Sequence of protein 2:
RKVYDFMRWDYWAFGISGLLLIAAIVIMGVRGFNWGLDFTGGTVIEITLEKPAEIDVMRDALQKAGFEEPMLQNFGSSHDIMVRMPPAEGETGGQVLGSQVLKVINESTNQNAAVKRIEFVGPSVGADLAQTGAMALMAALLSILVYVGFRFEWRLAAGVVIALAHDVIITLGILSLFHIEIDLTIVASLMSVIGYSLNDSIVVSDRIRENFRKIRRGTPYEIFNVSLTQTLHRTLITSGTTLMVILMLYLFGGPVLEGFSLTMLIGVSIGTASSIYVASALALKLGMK

Contacts between the two chains:
Residue G453 in protein 1 contacts residue R130 in protein 2 (closest heavy-atom distance 3.5 Å).
Residue I582 in protein 1 contacts residue L197 in protein 2 (closest heavy-atom distance 3.5 Å).
Residue G389 in protein 1 interacts with residue N119 in protein 2 (closest heavy-atom distance 3.3 Å).
Residue F585 in protein 1 contacts residue S205 in protein 2 (closest heavy-atom distance 3.1 Å).
Residue Q271 in protein 1 interacts with residue V128 in protein 2 (closest heavy-atom distance 2.7 Å).
Residue Q271 in protein 1 contacts residue K129 in protein 2 (closest heavy-atom distance 3.5 Å).
Residue S471 in protein 1 interacts with residue T254 in protein 2 (closest heavy-atom distance 3.1 Å).
Residue I573 in protein 1 contacts residue A152 in protein 2 (closest heavy-atom distance 3.5 Å).
Residue N388 in protein 1 interacts with residue L115 in protein 2 (closest heavy-atom distance 3.2 Å).
Residue R543 in protein 1 is in contact with residue E223 in protein 2 (closest heavy-atom distance 2.7 Å).
Residue D526 in protein 1 is in contact with residue T254 in protein 2 (closest heavy-atom distance 2.5 Å).
Residue S382 in protein 1 contacts residue E120 in protein 2 (closest heavy-atom distance 2.8 Å).
Residue I270 in protein 1 contacts residue V128 in protein 2 (closest heavy-atom distance 3.5 Å).
Residue A463 in protein 1 is in contact with residue L262 in protein 2 (closest heavy-atom distance 3.5 Å).
Residue P268 in protein 1 interacts with residue K129 in protein 2 (closest heavy-atom distance 2.9 Å).
Residue Q247 in protein 1 interacts with residue S121 in protein 2 (closest heavy-atom distance 3.4 Å).
Residue G269 in protein 1 is in contact with residue K129 in protein 2 (closest heavy-atom distance 3.3 Å).
Residue N388 in protein 1 interacts with residue I118 in protein 2 (closest heavy-atom distance 3.0 Å).
Residue T314 in protein 1 contacts residue T122 in protein 2 (closest heavy-atom distance 3.4 Å).
Residue E538 in protein 1 interacts with residue R220 in protein 2 (closest heavy-atom distance 2.6 Å).
Residue A387 in protein 1 interacts with residue K116 in protein 2 (closest heavy-atom distance 3.5 Å).
Residue T579 in protein 1 contacts residue T145 in protein 2 (closest heavy-atom distance 2.6 Å).
Residue Q247 in protein 1 contacts residue A126 in protein 2 (closest heavy-atom distance 3.5 Å).
Residue L574 in protein 1 contacts residue A149 in protein 2 (closest heavy-atom distance 3.5 Å).
Residue T314 in protein 1 contacts residue N125 in protein 2 (closest heavy-atom distance 3.0 Å).
Residue D386 in protein 1 contacts residue Q113 in protein 2 (closest heavy-atom distance 3.5 Å).
Residue K570 in protein 1 is in contact with residue S205 in protein 2 (closest heavy-atom distance 2.7 Å).
Residue F585 in protein 1 interacts with residue A201 in protein 2 (closest heavy-atom distance 3.5 Å).
Residue K570 in protein 1 is in contact with residue M204 in protein 2 (closest heavy-atom distance 2.7 Å).
Residue D526 in protein 1 contacts residue S252 in protein 2 (closest heavy-atom distance 2.7 Å).
Residue L248 in protein 1 interacts with residue A127 in protein 2 (closest heavy-atom distance 3.2 Å).
Residue Q459 in protein 1 interacts with residue G266 in protein 2 (closest heavy-atom distance 3.4 Å).
Residue Q459 in protein 1 contacts residue V269 in protein 2 (closest heavy-atom distance 3.4 Å).
Residue L519 in protein 1 contacts residue Y209 in protein 2 (closest heavy-atom distance 3.3 Å).
Residue S559 in protein 1 is in contact with residue V216 in protein 2 (closest heavy-atom distance 3.5 Å).
Residue S471 in protein 1 is in contact with residue V258 in protein 2 (closest heavy-atom distance 3.0 Å).
Residue L452 in protein 1 interacts with residue V269 in protein 2 (closest heavy-atom distance 3.5 Å).
Residue T567 in protein 1 is in contact with residue Y209 in protein 2 (closest heavy-atom distance 2.9 Å).
Residue V529 in protein 1 interacts with residue T254 in protein 2 (closest heavy-atom distance 3.3 Å).
Residue D386 in protein 1 is in contact with residue K116 in protein 2 (closest heavy-atom distance 3.4 Å).
Residue R315 in protein 1 contacts residue T122 in protein 2 (closest heavy-atom distance 2.8 Å).
Residue F474 in protein 1 interacts with residue I250 in protein 2 (closest heavy-atom distance 3.5 Å).
Residue N388 in protein 1 interacts with residue K116 in protein 2 (closest heavy-atom distance 3.5 Å).
Residue S558 in protein 1 contacts residue D219 in protein 2 (closest heavy-atom distance 2.6 Å).
Residue R543 in protein 1 contacts residue R220 in protein 2 (closest heavy-atom distance 3.2 Å).
Residue A522 in protein 1 interacts with residue T255 in protein 2 (closest heavy-atom distance 3.3 Å).
Residue K570 in protein 1 contacts residue I207 in protein 2 (closest heavy-atom distance 3.0 Å).
Residue T579 in protein 1 is in contact with residue L197 in protein 2 (closest heavy-atom distance 3.2 Å).
Residue D562 in protein 1 interacts with residue R164 in protein 2 (closest heavy-atom distance 2.6 Å).
Residue G467 in protein 1 interacts with residue M261 in protein 2 (closest heavy-atom distance 3.5 Å).
Residue G249 in protein 1 is in contact with residue T61 in protein 2 (closest heavy-atom distance 3.2 Å).
Residue D526 in protein 1 contacts residue T255 in protein 2 (closest heavy-atom distance 2.7 Å).
Residue E310 in protein 1 is in contact with residue N125 in protein 2 (closest heavy-atom distance 3.1 Å).
Residue D562 in protein 1 is in contact with residue Y160 in protein 2 (closest heavy-atom distance 2.9 Å).
Residue I565 in protein 1 interacts with residue Y160 in protein 2 (closest heavy-atom distance 3.5 Å).
Residue L248 in protein 1 contacts residue N119 in protein 2 (closest heavy-atom distance 3.5 Å).
Residue D526 in protein 1 interacts with residue N212 in protein 2 (closest heavy-atom distance 3.3 Å).
Residue Q459 in protein 1 contacts residue F265 in protein 2 (closest heavy-atom distance 2.9 Å).
Residue Q247 in protein 1 contacts residue N125 in protein 2 (closest heavy-atom distance 3.2 Å).
Residue L530 in protein 1 contacts residue R247 in protein 2 (closest heavy-atom distance 3.1 Å).

These two protein chains interact to form a complex.

Sequence of protein 1:
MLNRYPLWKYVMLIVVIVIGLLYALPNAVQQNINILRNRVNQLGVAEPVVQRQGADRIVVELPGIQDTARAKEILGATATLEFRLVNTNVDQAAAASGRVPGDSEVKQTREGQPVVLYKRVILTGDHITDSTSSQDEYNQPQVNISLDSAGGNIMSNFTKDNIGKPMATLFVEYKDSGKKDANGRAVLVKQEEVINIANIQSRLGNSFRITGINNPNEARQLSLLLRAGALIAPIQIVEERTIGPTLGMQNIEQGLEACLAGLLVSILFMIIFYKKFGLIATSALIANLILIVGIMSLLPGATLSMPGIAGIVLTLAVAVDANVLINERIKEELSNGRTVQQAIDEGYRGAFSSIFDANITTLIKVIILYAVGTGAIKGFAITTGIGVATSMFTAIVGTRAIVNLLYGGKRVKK